Sequence of protein 2:
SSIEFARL

Sequence of protein 1:
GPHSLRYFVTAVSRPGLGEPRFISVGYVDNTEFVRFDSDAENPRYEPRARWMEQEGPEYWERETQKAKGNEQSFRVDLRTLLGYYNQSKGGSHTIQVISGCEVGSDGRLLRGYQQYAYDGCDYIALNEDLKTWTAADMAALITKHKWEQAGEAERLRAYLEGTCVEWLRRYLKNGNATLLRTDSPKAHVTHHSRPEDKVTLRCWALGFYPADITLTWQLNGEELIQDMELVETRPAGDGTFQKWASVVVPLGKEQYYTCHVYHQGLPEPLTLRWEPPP

These two protein chains interact to form a complex.

Contacts between the two chains:
Residue Y116 in protein 1 is in contact with residue L8 in protein 2 (closest heavy-atom distance 3.7 Å).
Residue W167 in protein 1 interacts with residue S1 in protein 2 (closest heavy-atom distance 3.2 Å).
Residue S73 in protein 1 contacts residue R7 in protein 2 (closest heavy-atom distance 3.4 Å).
Residue V9 in protein 1 interacts with residue F5 in protein 2 (closest heavy-atom distance 4.0 Å).
Residue W147 in protein 1 is in contact with residue R7 in protein 2 (closest heavy-atom distance 2.9 Å).
Residue K66 in protein 1 contacts residue I3 in protein 2 (closest heavy-atom distance 4.2 Å).
Residue Y45 in protein 1 contacts residue S2 in protein 2 (closest heavy-atom distance 3.9 Å).
Residue K146 in protein 1 contacts residue L8 in protein 2 (closest heavy-atom distance 3.2 Å).
Residue V97 in protein 1 is in contact with residue F5 in protein 2 (closest heavy-atom distance 3.6 Å).
Residue Y116 in protein 1 contacts residue A6 in protein 2 (closest heavy-atom distance 3.8 Å).
Residue Y7 in protein 1 contacts residue S2 in protein 2 (closest heavy-atom distance 3.5 Å).
Residue Y116 in protein 1 is in contact with residue F5 in protein 2 (closest heavy-atom distance 3.5 Å).
Residue K66 in protein 1 interacts with residue E4 in protein 2 (closest heavy-atom distance 4.4 Å).
Residue W147 in protein 1 interacts with residue L8 in protein 2 (closest heavy-atom distance 3.7 Å).
Residue Q114 in protein 1 interacts with residue I3 in protein 2 (closest heavy-atom distance 4.8 Å).
Residue W147 in protein 1 interacts with residue A6 in protein 2 (closest heavy-atom distance 3.9 Å).
Residue K146 in protein 1 interacts with residue R7 in protein 2 (closest heavy-atom distance 5.0 Å).
Residue Y7 in protein 1 is in contact with residue S1 in protein 2 (closest heavy-atom distance 3.0 Å).
Residue Y159 in protein 1 interacts with residue S1 in protein 2 (closest heavy-atom distance 2.8 Å).
Residue Y171 in protein 1 is in contact with residue S1 in protein 2 (closest heavy-atom distance 2.8 Å).
Residue N70 in protein 1 is in contact with residue I3 in protein 2 (closest heavy-atom distance 3.3 Å).
Residue R155 in protein 1 contacts residue E4 in protein 2 (closest heavy-atom distance 2.9 Å).
Residue T143 in protein 1 contacts residue L8 in protein 2 (closest heavy-atom distance 2.9 Å).
Residue R62 in protein 1 contacts residue S1 in protein 2 (closest heavy-atom distance 4.7 Å).
Residue K66 in protein 1 is in contact with residue S1 in protein 2 (closest heavy-atom distance 3.7 Å).
Residue L156 in protein 1 interacts with residue I3 in protein 2 (closest heavy-atom distance 3.5 Å).
Residue N70 in protein 1 interacts with residue E4 in protein 2 (closest heavy-atom distance 3.4 Å).
Residue Y159 in protein 1 is in contact with residue I3 in protein 2 (closest heavy-atom distance 3.6 Å).
Residue Q114 in protein 1 contacts residue F5 in protein 2 (closest heavy-atom distance 3.6 Å).
Residue I95 in protein 1 contacts residue L8 in protein 2 (closest heavy-atom distance 4.3 Å).
Residue S99 in protein 1 is in contact with residue I3 in protein 2 (closest heavy-atom distance 3.8 Å).
Residue Y123 in protein 1 contacts residue L8 in protein 2 (closest heavy-atom distance 4.1 Å).
Residue V76 in protein 1 is in contact with residue R7 in protein 2 (closest heavy-atom distance 3.8 Å).
Residue L5 in protein 1 contacts residue S1 in protein 2 (closest heavy-atom distance 4.2 Å).
Residue T143 in protein 1 is in contact with residue R7 in protein 2 (closest heavy-atom distance 4.8 Å).
Residue Y159 in protein 1 interacts with residue S2 in protein 2 (closest heavy-atom distance 3.7 Å).
Residue S73 in protein 1 interacts with residue F5 in protein 2 (closest heavy-atom distance 3.9 Å).
Residue E152 in protein 1 interacts with residue A6 in protein 2 (closest heavy-atom distance 3.2 Å).
Residue R155 in protein 1 is in contact with residue A6 in protein 2 (closest heavy-atom distance 3.6 Å).
Residue Y59 in protein 1 contacts residue S1 in protein 2 (closest heavy-atom distance 4.6 Å).
Residue F74 in protein 1 contacts residue F5 in protein 2 (closest heavy-atom distance 3.6 Å).
Residue N70 in protein 1 contacts residue F5 in protein 2 (closest heavy-atom distance 2.8 Å).
Residue N70 in protein 1 contacts residue S2 in protein 2 (closest heavy-atom distance 4.6 Å).
Residue Y84 in protein 1 contacts residue L8 in protein 2 (closest heavy-atom distance 2.9 Å).
Residue Q72 in protein 1 interacts with residue R7 in protein 2 (closest heavy-atom distance 4.5 Å).
Residue L81 in protein 1 is in contact with residue L8 in protein 2 (closest heavy-atom distance 3.5 Å).
Residue D77 in protein 1 contacts residue L8 in protein 2 (closest heavy-atom distance 2.9 Å).
Residue T80 in protein 1 is in contact with residue L8 in protein 2 (closest heavy-atom distance 4.1 Å).
Residue D77 in protein 1 contacts residue R7 in protein 2 (closest heavy-atom distance 3.4 Å).
Residue E63 in protein 1 is in contact with residue S1 in protein 2 (closest heavy-atom distance 3.3 Å).
Residue E63 in protein 1 is in contact with residue S2 in protein 2 (closest heavy-atom distance 3.4 Å).
Residue K66 in protein 1 is in contact with residue S2 in protein 2 (closest heavy-atom distance 2.8 Å).
Residue R155 in protein 1 is in contact with residue I3 in protein 2 (closest heavy-atom distance 3.6 Å).
Residue T163 in protein 1 interacts with residue S1 in protein 2 (closest heavy-atom distance 3.5 Å).
Residue D77 in protein 1 is in contact with residue A6 in protein 2 (closest heavy-atom distance 4.2 Å).
Residue S99 in protein 1 contacts residue F5 in protein 2 (closest heavy-atom distance 3.9 Å).
Residue R155 in protein 1 interacts with residue F5 in protein 2 (closest heavy-atom distance 4.1 Å).